These two protein chains interact to form a complex.

Sequence of protein 2:
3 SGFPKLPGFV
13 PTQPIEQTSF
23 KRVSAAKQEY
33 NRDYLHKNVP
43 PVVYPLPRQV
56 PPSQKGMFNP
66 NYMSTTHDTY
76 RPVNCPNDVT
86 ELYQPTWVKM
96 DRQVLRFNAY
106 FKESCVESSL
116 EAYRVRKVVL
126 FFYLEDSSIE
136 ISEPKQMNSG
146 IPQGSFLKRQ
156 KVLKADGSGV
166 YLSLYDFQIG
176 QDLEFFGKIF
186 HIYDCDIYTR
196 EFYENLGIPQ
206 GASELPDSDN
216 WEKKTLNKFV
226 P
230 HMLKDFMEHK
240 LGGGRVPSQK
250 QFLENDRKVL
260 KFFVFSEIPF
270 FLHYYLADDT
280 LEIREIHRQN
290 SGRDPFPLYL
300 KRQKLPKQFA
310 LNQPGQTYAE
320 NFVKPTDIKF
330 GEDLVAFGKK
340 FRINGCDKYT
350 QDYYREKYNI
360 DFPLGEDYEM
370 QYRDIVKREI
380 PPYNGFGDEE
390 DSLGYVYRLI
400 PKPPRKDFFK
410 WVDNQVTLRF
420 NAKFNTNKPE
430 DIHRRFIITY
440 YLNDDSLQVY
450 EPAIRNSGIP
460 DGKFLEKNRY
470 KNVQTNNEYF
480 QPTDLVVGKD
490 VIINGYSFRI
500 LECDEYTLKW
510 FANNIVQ

Interface contacts:
Residue T224 in protein 1 interacts with residue T316 in protein 2 (closest heavy-atom distance 4.5 Å).
Residue E223 in protein 1 contacts residue A309 in protein 2 (closest heavy-atom distance 3.7 Å).
Residue E223 in protein 1 contacts residue Y317 in protein 2 (closest heavy-atom distance 3.2 Å).
Residue T224 in protein 1 interacts with residue Q315 in protein 2 (closest heavy-atom distance 3.6 Å).
Residue F110 in protein 1 contacts residue S109 in protein 2 (closest heavy-atom distance 4.2 Å).
Residue F110 in protein 1 contacts residue A117 in protein 2 (closest heavy-atom distance 3.9 Å).
Residue T224 in protein 1 interacts with residue N311 in protein 2 (closest heavy-atom distance 4.7 Å).
Residue T224 in protein 1 is in contact with residue Y317 in protein 2 (closest heavy-atom distance 4.5 Å).
Residue F110 in protein 1 is in contact with residue C110 in protein 2 (closest heavy-atom distance 4.1 Å).
Residue F109 in protein 1 is in contact with residue A117 in protein 2 (closest heavy-atom distance 4.3 Å).

Sequence of protein 1:
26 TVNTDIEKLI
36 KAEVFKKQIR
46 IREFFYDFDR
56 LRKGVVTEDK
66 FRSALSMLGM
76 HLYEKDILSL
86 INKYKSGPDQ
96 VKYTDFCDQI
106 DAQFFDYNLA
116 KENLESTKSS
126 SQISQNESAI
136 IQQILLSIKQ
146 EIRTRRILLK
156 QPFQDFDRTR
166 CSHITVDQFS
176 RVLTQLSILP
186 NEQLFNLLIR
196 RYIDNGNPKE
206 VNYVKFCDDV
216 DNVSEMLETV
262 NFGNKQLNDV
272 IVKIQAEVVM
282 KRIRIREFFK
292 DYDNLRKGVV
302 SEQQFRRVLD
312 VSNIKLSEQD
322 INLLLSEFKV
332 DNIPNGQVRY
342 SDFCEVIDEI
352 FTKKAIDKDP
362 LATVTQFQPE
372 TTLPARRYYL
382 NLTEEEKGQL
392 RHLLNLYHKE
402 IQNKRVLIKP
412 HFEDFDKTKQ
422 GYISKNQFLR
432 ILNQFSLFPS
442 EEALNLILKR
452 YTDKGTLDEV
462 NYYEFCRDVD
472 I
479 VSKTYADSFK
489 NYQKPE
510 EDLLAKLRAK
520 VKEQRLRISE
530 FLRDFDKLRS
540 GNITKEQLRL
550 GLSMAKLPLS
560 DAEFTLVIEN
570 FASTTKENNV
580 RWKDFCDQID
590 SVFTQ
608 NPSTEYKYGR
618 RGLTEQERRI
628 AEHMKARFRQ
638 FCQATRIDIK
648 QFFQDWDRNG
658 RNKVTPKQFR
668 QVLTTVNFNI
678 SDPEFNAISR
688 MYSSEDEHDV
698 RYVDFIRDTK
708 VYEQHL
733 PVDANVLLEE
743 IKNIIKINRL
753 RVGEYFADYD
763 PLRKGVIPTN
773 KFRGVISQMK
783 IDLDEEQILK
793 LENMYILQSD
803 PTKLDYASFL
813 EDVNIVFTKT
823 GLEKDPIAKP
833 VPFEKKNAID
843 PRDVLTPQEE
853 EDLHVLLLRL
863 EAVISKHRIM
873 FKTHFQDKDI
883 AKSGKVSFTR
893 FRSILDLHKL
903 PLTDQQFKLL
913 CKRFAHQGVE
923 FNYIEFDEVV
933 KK